Sequence of the first protein:
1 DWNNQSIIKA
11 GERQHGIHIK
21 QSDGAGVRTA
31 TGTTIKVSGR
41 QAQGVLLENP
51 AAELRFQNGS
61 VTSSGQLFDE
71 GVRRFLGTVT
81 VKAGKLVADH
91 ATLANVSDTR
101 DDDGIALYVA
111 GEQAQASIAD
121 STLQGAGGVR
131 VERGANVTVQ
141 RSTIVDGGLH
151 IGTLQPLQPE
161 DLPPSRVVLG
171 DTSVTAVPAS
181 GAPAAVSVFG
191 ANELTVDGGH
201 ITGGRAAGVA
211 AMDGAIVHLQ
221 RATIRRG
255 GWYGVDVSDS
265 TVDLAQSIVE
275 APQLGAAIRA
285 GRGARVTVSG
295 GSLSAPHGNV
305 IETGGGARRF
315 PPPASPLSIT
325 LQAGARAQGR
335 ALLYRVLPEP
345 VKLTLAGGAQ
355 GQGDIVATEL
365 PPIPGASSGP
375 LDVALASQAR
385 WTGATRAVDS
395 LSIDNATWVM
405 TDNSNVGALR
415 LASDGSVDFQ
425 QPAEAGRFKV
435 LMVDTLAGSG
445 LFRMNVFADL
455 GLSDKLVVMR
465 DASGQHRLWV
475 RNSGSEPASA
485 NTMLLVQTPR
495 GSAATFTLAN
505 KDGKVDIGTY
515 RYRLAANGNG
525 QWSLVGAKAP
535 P

This data describes a binding interaction between two proteins.

Sequence of the second protein:
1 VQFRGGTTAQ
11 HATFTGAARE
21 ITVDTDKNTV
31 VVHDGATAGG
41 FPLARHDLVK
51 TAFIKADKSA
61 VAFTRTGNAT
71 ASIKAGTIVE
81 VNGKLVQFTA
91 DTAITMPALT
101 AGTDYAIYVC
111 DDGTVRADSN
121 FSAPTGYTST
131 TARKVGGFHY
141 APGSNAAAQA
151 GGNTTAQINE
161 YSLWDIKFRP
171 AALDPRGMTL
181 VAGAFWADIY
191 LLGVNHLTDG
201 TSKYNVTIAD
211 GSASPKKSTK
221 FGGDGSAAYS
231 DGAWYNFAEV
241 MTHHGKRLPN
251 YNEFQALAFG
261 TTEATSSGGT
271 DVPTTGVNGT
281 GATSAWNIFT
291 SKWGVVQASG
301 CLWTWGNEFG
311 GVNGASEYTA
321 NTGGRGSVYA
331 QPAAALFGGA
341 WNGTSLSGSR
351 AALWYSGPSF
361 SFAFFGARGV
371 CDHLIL

Interface contacts:
Residue L518 in the first protein is in contact with residue S345 in the second protein (closest heavy-atom distance 3.1 Å).
Residue R517 in the first protein interacts with residue S345 in the second protein (closest heavy-atom distance 3.6 Å).
Residue T499 in the first protein interacts with residue T283 in the second protein (closest heavy-atom distance 3.6 Å).
Residue R517 in the first protein contacts residue A264 in the second protein (closest heavy-atom distance 3.5 Å).
Residue A520 in the first protein contacts residue T344 in the second protein (closest heavy-atom distance 3.6 Å).
Residue N521 in the first protein interacts with residue N342 in the second protein (closest heavy-atom distance 4.3 Å).
Residue A519 in the first protein contacts residue T344 in the second protein (closest heavy-atom distance 3.3 Å).
Residue Q469 in the first protein is in contact with residue T283 in the second protein (closest heavy-atom distance 4.3 Å).
Residue A519 in the first protein is in contact with residue S345 in the second protein (closest heavy-atom distance 3.6 Å).
Residue N521 in the first protein is in contact with residue L346 in the second protein (closest heavy-atom distance 4.1 Å).
Residue A519 in the first protein interacts with residue L346 in the second protein (closest heavy-atom distance 4.8 Å).
Residue W526 in the first protein is in contact with residue T344 in the second protein (closest heavy-atom distance 4.5 Å).
Residue L518 in the first protein is in contact with residue T344 in the second protein (closest heavy-atom distance 4.0 Å).